Contacts between the two chains:
Residue Q128 in chain A interacts with residue A111 in chain B (closest heavy-atom distance 3.4 Å).
Residue L15 in chain A contacts residue L15 in chain B (closest heavy-atom distance 4.1 Å).
Residue F45 in chain A is in contact with residue Y77 in chain B (closest heavy-atom distance 3.6 Å).
Residue V33 in chain A contacts residue K32 in chain B (closest heavy-atom distance 3.9 Å).
Residue M26 in chain A interacts with residue A25 in chain B (closest heavy-atom distance 3.7 Å).
Residue V44 in chain A interacts with residue Y77 in chain B (closest heavy-atom distance 4.3 Å).
Residue L29 in chain A interacts with residue M26 in chain B (closest heavy-atom distance 4.9 Å).
Residue L29 in chain A is in contact with residue L29 in chain B (closest heavy-atom distance 4.1 Å).
Residue I46 in chain A interacts with residue Y77 in chain B (closest heavy-atom distance 2.8 Å).
Residue D178 in chain A interacts with residue R149 in chain B (closest heavy-atom distance 3.7 Å).
Residue T40 in chain A is in contact with residue Y77 in chain B (closest heavy-atom distance 3.7 Å).
Residue E37 in chain A is in contact with residue M36 in chain B (closest heavy-atom distance 3.5 Å).
Residue T40 in chain A is in contact with residue R76 in chain B (closest heavy-atom distance 3.7 Å).
Residue E37 in chain A interacts with residue K32 in chain B (closest heavy-atom distance 3.5 Å).
Residue A38 in chain A interacts with residue Y77 in chain B (closest heavy-atom distance 4.5 Å).
Residue A38 in chain A is in contact with residue R76 in chain B (closest heavy-atom distance 3.6 Å).
Residue M26 in chain A is in contact with residue M26 in chain B (closest heavy-atom distance 3.6 Å).
Residue E30 in chain A contacts residue A25 in chain B (closest heavy-atom distance 4.5 Å).
Residue V33 in chain A contacts residue V33 in chain B (closest heavy-atom distance 4.0 Å).
Residue E16 in chain A is in contact with residue L15 in chain B (closest heavy-atom distance 4.3 Å).
Residue V33 in chain A is in contact with residue L29 in chain B (closest heavy-atom distance 4.3 Å).
Residue V33 in chain A contacts residue M36 in chain B (closest heavy-atom distance 3.6 Å).
Residue K48 in chain A is in contact with residue P108 in chain B (closest heavy-atom distance 3.1 Å).
Residue I46 in chain A interacts with residue L112 in chain B (closest heavy-atom distance 4.6 Å).
Residue F182 in chain A interacts with residue P108 in chain B (closest heavy-atom distance 3.8 Å).
Residue D23 in chain A interacts with residue K22 in chain B (closest heavy-atom distance 4.2 Å).
Residue M36 in chain A is in contact with residue M36 in chain B (closest heavy-atom distance 3.7 Å).
Residue E37 in chain A is in contact with residue R76 in chain B (closest heavy-atom distance 3.1 Å).
Residue F182 in chain A contacts residue A111 in chain B (closest heavy-atom distance 4.5 Å).
Residue V12 in chain A is in contact with residue L15 in chain B (closest heavy-atom distance 3.9 Å).
Residue I46 in chain A is in contact with residue N109 in chain B (closest heavy-atom distance 4.2 Å).
Residue L126 in chain A contacts residue L112 in chain B (closest heavy-atom distance 4.0 Å).
Residue Q128 in chain A is in contact with residue L112 in chain B (closest heavy-atom distance 4.0 Å).
Residue V12 in chain A contacts residue K11 in chain B (closest heavy-atom distance 4.5 Å).
Residue S39 in chain A is in contact with residue R76 in chain B (closest heavy-atom distance 3.0 Å).
Residue M26 in chain A is in contact with residue L29 in chain B (closest heavy-atom distance 3.5 Å).
Residue L34 in chain A is in contact with residue K32 in chain B (closest heavy-atom distance 3.8 Å).
Residue R177 in chain A is in contact with residue A111 in chain B (closest heavy-atom distance 4.9 Å).
Residue E30 in chain A interacts with residue L29 in chain B (closest heavy-atom distance 3.5 Å).
Residue V12 in chain A interacts with residue V12 in chain B (closest heavy-atom distance 4.8 Å).
Residue D178 in chain A is in contact with residue A111 in chain B (closest heavy-atom distance 4.5 Å).
Residue F182 in chain A interacts with residue N109 in chain B (closest heavy-atom distance 3.6 Å).
Residue F182 in chain A contacts residue L112 in chain B (closest heavy-atom distance 3.9 Å).

Sequence of chain B:
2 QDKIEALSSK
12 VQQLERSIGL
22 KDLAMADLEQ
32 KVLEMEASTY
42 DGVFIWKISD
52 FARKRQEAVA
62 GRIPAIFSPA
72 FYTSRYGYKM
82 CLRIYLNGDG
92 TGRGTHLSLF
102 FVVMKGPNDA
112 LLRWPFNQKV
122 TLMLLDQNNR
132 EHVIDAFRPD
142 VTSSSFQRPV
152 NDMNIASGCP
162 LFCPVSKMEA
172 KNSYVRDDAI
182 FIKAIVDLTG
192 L

The following describes two proteins that form a bound complex.

Sequence of chain A:
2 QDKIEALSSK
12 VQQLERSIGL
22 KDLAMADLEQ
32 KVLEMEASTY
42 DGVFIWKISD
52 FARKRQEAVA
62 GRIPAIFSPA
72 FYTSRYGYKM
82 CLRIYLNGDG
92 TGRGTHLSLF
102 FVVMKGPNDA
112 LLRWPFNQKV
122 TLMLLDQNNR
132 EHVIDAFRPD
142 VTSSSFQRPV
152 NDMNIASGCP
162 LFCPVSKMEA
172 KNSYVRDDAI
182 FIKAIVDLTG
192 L